Sequence of protein 2:
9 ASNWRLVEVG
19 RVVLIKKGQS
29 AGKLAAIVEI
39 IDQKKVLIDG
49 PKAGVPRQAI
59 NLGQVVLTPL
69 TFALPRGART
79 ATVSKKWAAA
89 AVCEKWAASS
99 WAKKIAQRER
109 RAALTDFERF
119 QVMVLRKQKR

Interface contacts:
Residue V35 in protein 1 interacts with residue R13 in protein 2 (closest heavy-atom distance 4.7 Å).

This data describes a binding interaction between two proteins.

Sequence of protein 1:
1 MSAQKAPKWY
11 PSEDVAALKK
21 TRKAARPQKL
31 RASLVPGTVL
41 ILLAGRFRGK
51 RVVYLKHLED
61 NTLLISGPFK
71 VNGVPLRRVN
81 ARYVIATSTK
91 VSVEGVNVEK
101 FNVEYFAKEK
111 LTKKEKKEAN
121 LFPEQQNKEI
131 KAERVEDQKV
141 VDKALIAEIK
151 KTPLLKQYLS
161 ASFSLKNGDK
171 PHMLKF